This data describes a binding interaction between two proteins.

Sequence of protein 1:
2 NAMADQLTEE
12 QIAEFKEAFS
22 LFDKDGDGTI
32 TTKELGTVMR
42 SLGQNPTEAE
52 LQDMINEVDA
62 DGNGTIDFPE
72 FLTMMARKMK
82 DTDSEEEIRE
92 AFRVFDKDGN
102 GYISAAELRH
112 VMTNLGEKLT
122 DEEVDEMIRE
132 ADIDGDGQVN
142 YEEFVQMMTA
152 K

Residue-level contacts at the interface:
Residue A132 in protein 1 is in contact with residue Y7 in protein 2 (closest heavy-atom distance 3.9 Å).
Residue F96 in protein 1 interacts with residue Y7 in protein 2 (closest heavy-atom distance 4.2 Å).
Residue L109 in protein 1 interacts with residue Y7 in protein 2 (closest heavy-atom distance 3.8 Å).
Residue M113 in protein 1 is in contact with residue K6 in protein 2 (closest heavy-atom distance 3.8 Å).
Residue E118 in protein 1 contacts residue N9 in protein 2 (closest heavy-atom distance 3.8 Å).
Residue L116 in protein 1 contacts residue L14 in protein 2 (closest heavy-atom distance 3.9 Å).
Residue L116 in protein 1 contacts residue A10 in protein 2 (closest heavy-atom distance 3.6 Å).
Residue E118 in protein 1 contacts residue K6 in protein 2 (closest heavy-atom distance 4.6 Å).
Residue I89 in protein 1 interacts with residue M11 in protein 2 (closest heavy-atom distance 4.0 Å).
Residue K152 in protein 1 contacts residue Q4 in protein 2 (closest heavy-atom distance 4.6 Å).
Residue M148 in protein 1 contacts residue Q4 in protein 2 (closest heavy-atom distance 2.9 Å).
Residue F96 in protein 1 interacts with residue A10 in protein 2 (closest heavy-atom distance 3.8 Å).
Residue E127 in protein 1 contacts residue A3 in protein 2 (closest heavy-atom distance 4.8 Å).
Residue M128 in protein 1 contacts residue Y7 in protein 2 (closest heavy-atom distance 2.8 Å).
Residue M113 in protein 1 interacts with residue Y7 in protein 2 (closest heavy-atom distance 4.5 Å).
Residue F145 in protein 1 is in contact with residue Y7 in protein 2 (closest heavy-atom distance 3.8 Å).
Residue F96 in protein 1 contacts residue M11 in protein 2 (closest heavy-atom distance 4.3 Å).
Residue M149 in protein 1 contacts residue M11 in protein 2 (closest heavy-atom distance 3.6 Å).
Residue E131 in protein 1 interacts with residue A3 in protein 2 (closest heavy-atom distance 3.8 Å).
Residue E88 in protein 1 contacts residue K12 in protein 2 (closest heavy-atom distance 2.6 Å).
Residue M148 in protein 1 interacts with residue Y7 in protein 2 (closest heavy-atom distance 3.6 Å).
Residue T150 in protein 1 interacts with residue Q4 in protein 2 (closest heavy-atom distance 2.9 Å).
Residue M148 in protein 1 is in contact with residue A3 in protein 2 (closest heavy-atom distance 4.1 Å).
Residue M113 in protein 1 is in contact with residue A10 in protein 2 (closest heavy-atom distance 3.5 Å).
Residue E88 in protein 1 interacts with residue M11 in protein 2 (closest heavy-atom distance 3.7 Å).
Residue F96 in protein 1 is in contact with residue L14 in protein 2 (closest heavy-atom distance 4.8 Å).
Residue M149 in protein 1 contacts residue Y8 in protein 2 (closest heavy-atom distance 3.7 Å).
Residue I129 in protein 1 is in contact with residue Y7 in protein 2 (closest heavy-atom distance 3.9 Å).
Residue L116 in protein 1 contacts residue K13 in protein 2 (closest heavy-atom distance 2.8 Å).
Residue L120 in protein 1 contacts residue K6 in protein 2 (closest heavy-atom distance 4.0 Å).
Residue M149 in protein 1 interacts with residue Y7 in protein 2 (closest heavy-atom distance 3.5 Å).
Residue E118 in protein 1 contacts residue A10 in protein 2 (closest heavy-atom distance 3.9 Å).
Residue M149 in protein 1 interacts with residue Q4 in protein 2 (closest heavy-atom distance 3.8 Å).
Residue V95 in protein 1 interacts with residue L14 in protein 2 (closest heavy-atom distance 3.8 Å).
Residue A92 in protein 1 contacts residue L14 in protein 2 (closest heavy-atom distance 4.0 Å).
Residue F145 in protein 1 is in contact with residue M11 in protein 2 (closest heavy-atom distance 4.3 Å).
Residue A92 in protein 1 contacts residue M11 in protein 2 (closest heavy-atom distance 3.6 Å).
Residue M128 in protein 1 contacts residue K6 in protein 2 (closest heavy-atom distance 3.6 Å).
Residue G117 in protein 1 contacts residue K13 in protein 2 (closest heavy-atom distance 3.5 Å).
Residue V140 in protein 1 is in contact with residue Y7 in protein 2 (closest heavy-atom distance 4.1 Å).
Residue A151 in protein 1 contacts residue Q4 in protein 2 (closest heavy-atom distance 4.3 Å).
Residue M128 in protein 1 is in contact with residue A3 in protein 2 (closest heavy-atom distance 4.1 Å).
Residue E124 in protein 1 is in contact with residue K6 in protein 2 (closest heavy-atom distance 3.6 Å).
Residue E118 in protein 1 interacts with residue K13 in protein 2 (closest heavy-atom distance 2.9 Å).

Sequence of protein 2:
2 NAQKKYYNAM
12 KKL